Contacts between the two chains:
Residue L66 in protein 1 is in contact with residue L69 in protein 2 (closest heavy-atom distance 4.1 Å).
Residue H45 in protein 1 is in contact with residue L44 in protein 2 (closest heavy-atom distance 3.6 Å).
Residue N52 in protein 1 interacts with residue N52 in protein 2 (closest heavy-atom distance 3.3 Å).
Residue L34 in protein 1 contacts residue L31 in protein 2 (closest heavy-atom distance 3.6 Å).
Residue L31 in protein 1 interacts with residue L34 in protein 2 (closest heavy-atom distance 3.9 Å).
Residue T49 in protein 1 is in contact with residue T48 in protein 2 (closest heavy-atom distance 4.7 Å).
Residue K58 in protein 1 is in contact with residue V59 in protein 2 (closest heavy-atom distance 4.2 Å).
Residue L34 in protein 1 interacts with residue L34 in protein 2 (closest heavy-atom distance 4.1 Å).
Residue E35 in protein 1 contacts residue L34 in protein 2 (closest heavy-atom distance 3.4 Å).
Residue K42 in protein 1 contacts residue L41 in protein 2 (closest heavy-atom distance 3.5 Å).
Residue Q37 in protein 1 contacts residue K42 in protein 2 (closest heavy-atom distance 3.6 Å).
Residue L31 in protein 1 is in contact with residue H30 in protein 2 (closest heavy-atom distance 4.4 Å).
Residue L44 in protein 1 contacts residue H45 in protein 2 (closest heavy-atom distance 3.5 Å).
Residue V59 in protein 1 contacts residue V59 in protein 2 (closest heavy-atom distance 4.4 Å).
Residue R56 in protein 1 interacts with residue L55 in protein 2 (closest heavy-atom distance 4.0 Å).
Residue E65 in protein 1 interacts with residue L66 in protein 2 (closest heavy-atom distance 3.6 Å).
Residue L69 in protein 1 interacts with residue L69 in protein 2 (closest heavy-atom distance 4.5 Å).
Residue H30 in protein 1 interacts with residue E35 in protein 2 (closest heavy-atom distance 2.8 Å).
Residue K27 in protein 1 is in contact with residue E28 in protein 2 (closest heavy-atom distance 4.0 Å).
Residue E35 in protein 1 contacts residue H30 in protein 2 (closest heavy-atom distance 2.6 Å).
Residue V38 in protein 1 is in contact with residue V38 in protein 2 (closest heavy-atom distance 3.3 Å).
Residue L55 in protein 1 contacts residue L55 in protein 2 (closest heavy-atom distance 3.7 Å).
Residue V38 in protein 1 is in contact with residue L34 in protein 2 (closest heavy-atom distance 3.9 Å).
Residue R56 in protein 1 contacts residue E51 in protein 2 (closest heavy-atom distance 2.8 Å).
Residue E63 in protein 1 contacts residue K58 in protein 2 (closest heavy-atom distance 3.4 Å).
Residue E51 in protein 1 contacts residue R56 in protein 2 (closest heavy-atom distance 2.9 Å).
Residue V59 in protein 1 is in contact with residue L62 in protein 2 (closest heavy-atom distance 4.0 Å).
Residue T48 in protein 1 interacts with residue T48 in protein 2 (closest heavy-atom distance 3.4 Å).
Residue V38 in protein 1 interacts with residue L41 in protein 2 (closest heavy-atom distance 4.0 Å).
Residue T48 in protein 1 is in contact with residue T49 in protein 2 (closest heavy-atom distance 3.8 Å).
Residue L66 in protein 1 contacts residue L62 in protein 2 (closest heavy-atom distance 4.2 Å).
Residue T48 in protein 1 contacts residue N52 in protein 2 (closest heavy-atom distance 3.1 Å).
Residue L62 in protein 1 is in contact with residue L62 in protein 2 (closest heavy-atom distance 4.2 Å).
Residue V38 in protein 1 interacts with residue Q37 in protein 2 (closest heavy-atom distance 3.2 Å).
Residue H45 in protein 1 interacts with residue L41 in protein 2 (closest heavy-atom distance 4.2 Å).
Residue L66 in protein 1 contacts residue E65 in protein 2 (closest heavy-atom distance 3.2 Å).
Residue L41 in protein 1 interacts with residue K42 in protein 2 (closest heavy-atom distance 3.9 Å).
Residue L62 in protein 1 interacts with residue L66 in protein 2 (closest heavy-atom distance 4.6 Å).
Residue L34 in protein 1 interacts with residue V38 in protein 2 (closest heavy-atom distance 3.8 Å).
Residue N52 in protein 1 contacts residue E51 in protein 2 (closest heavy-atom distance 2.9 Å).
Residue L62 in protein 1 interacts with residue E63 in protein 2 (closest heavy-atom distance 3.4 Å).
Residue E51 in protein 1 contacts residue N52 in protein 2 (closest heavy-atom distance 3.2 Å).
Residue L62 in protein 1 is in contact with residue V59 in protein 2 (closest heavy-atom distance 4.0 Å).
Residue H45 in protein 1 is in contact with residue T48 in protein 2 (closest heavy-atom distance 4.7 Å).
Residue L34 in protein 1 contacts residue E35 in protein 2 (closest heavy-atom distance 3.3 Å).
Residue V59 in protein 1 interacts with residue K58 in protein 2 (closest heavy-atom distance 3.6 Å).
Residue N52 in protein 1 is in contact with residue L55 in protein 2 (closest heavy-atom distance 3.9 Å).
Residue T48 in protein 1 contacts residue H45 in protein 2 (closest heavy-atom distance 3.9 Å).
Residue L41 in protein 1 interacts with residue V38 in protein 2 (closest heavy-atom distance 3.6 Å).
Residue L31 in protein 1 is in contact with residue L31 in protein 2 (closest heavy-atom distance 4.4 Å).
Residue E63 in protein 1 contacts residue L62 in protein 2 (closest heavy-atom distance 3.5 Å).
Residue L55 in protein 1 interacts with residue V59 in protein 2 (closest heavy-atom distance 4.2 Å).
Residue L66 in protein 1 interacts with residue L66 in protein 2 (closest heavy-atom distance 3.7 Å).
Residue Q37 in protein 1 contacts residue V38 in protein 2 (closest heavy-atom distance 3.7 Å).
Residue L41 in protein 1 interacts with residue L41 in protein 2 (closest heavy-atom distance 3.9 Å).
Residue K42 in protein 1 is in contact with residue Q37 in protein 2 (closest heavy-atom distance 4.1 Å).
Residue L55 in protein 1 contacts residue N52 in protein 2 (closest heavy-atom distance 3.6 Å).
Residue L55 in protein 1 interacts with residue R56 in protein 2 (closest heavy-atom distance 3.4 Å).
Residue H30 in protein 1 interacts with residue L31 in protein 2 (closest heavy-atom distance 4.4 Å).
Residue N52 in protein 1 interacts with residue T48 in protein 2 (closest heavy-atom distance 4.7 Å).

Sequence of protein 2:
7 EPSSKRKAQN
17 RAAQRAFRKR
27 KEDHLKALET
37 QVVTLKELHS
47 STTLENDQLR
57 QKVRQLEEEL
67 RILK

Sequence of protein 1:
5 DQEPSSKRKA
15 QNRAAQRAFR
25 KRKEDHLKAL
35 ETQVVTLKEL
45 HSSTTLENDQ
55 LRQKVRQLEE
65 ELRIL

The following describes two proteins that form a bound complex.